The following describes two proteins that form a bound complex.

Sequence of the first protein:
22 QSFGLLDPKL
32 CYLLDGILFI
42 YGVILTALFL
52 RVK

Interface contacts:
Residue V127 in the second protein interacts with residue L31 in the first protein (closest heavy-atom distance 4.5 Å).
Residue A131 in the second protein interacts with residue L34 in the first protein (closest heavy-atom distance 4.7 Å).
Residue I135 in the second protein contacts residue L34 in the first protein (closest heavy-atom distance 4.5 Å).
Residue V127 in the second protein contacts residue G25 in the first protein (closest heavy-atom distance 4.0 Å).
Residue V134 in the second protein is in contact with residue L34 in the first protein (closest heavy-atom distance 4.1 Å).
Residue V130 in the second protein is in contact with residue L31 in the first protein (closest heavy-atom distance 4.6 Å).
Residue V134 in the second protein is in contact with residue L35 in the first protein (closest heavy-atom distance 4.5 Å).
Residue D126 in the second protein interacts with residue L26 in the first protein (closest heavy-atom distance 3.4 Å).
Residue M125 in the second protein is in contact with residue L26 in the first protein (closest heavy-atom distance 4.4 Å).
Residue V127 in the second protein is in contact with residue L26 in the first protein (closest heavy-atom distance 4.2 Å).
Residue A131 in the second protein is in contact with residue L31 in the first protein (closest heavy-atom distance 4.7 Å).
Residue V130 in the second protein contacts residue L26 in the first protein (closest heavy-atom distance 4.9 Å).
Residue V127 in the second protein is in contact with residue D28 in the first protein (closest heavy-atom distance 3.4 Å).
Residue I138 in the second protein interacts with residue I38 in the first protein (closest heavy-atom distance 3.7 Å).

Sequence of the second protein:
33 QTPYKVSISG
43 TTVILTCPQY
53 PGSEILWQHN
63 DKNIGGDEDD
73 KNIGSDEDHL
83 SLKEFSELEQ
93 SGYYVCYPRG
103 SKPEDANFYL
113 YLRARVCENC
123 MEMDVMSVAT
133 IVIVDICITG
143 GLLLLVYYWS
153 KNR